The following describes two proteins that form a bound complex.

Sequence of the first protein:
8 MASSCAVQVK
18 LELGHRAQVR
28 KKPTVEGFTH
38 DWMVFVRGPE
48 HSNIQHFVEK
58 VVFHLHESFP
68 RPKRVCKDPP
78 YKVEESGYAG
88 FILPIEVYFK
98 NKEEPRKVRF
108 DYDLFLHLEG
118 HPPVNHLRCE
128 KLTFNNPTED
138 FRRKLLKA

Sequence of the second protein:
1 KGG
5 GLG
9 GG

Contacts between the two chains:
Residue F112 in the first protein contacts residue G7 in the second protein (closest heavy-atom distance 4.1 Å).
Residue Y85 in the first protein contacts residue L6 in the second protein (closest heavy-atom distance 3.5 Å).
Residue L113 in the first protein interacts with residue G7 in the second protein (closest heavy-atom distance 2.7 Å).
Residue G87 in the first protein interacts with residue L6 in the second protein (closest heavy-atom distance 4.7 Å).
Residue F88 in the first protein is in contact with residue G3 in the second protein (closest heavy-atom distance 4.4 Å).
Residue H63 in the first protein contacts residue G3 in the second protein (closest heavy-atom distance 4.9 Å).
Residue A86 in the first protein interacts with residue G5 in the second protein (closest heavy-atom distance 3.5 Å).
Residue H37 in the first protein interacts with residue L6 in the second protein (closest heavy-atom distance 3.7 Å).
Residue F88 in the first protein contacts residue G5 in the second protein (closest heavy-atom distance 4.8 Å).
Residue G87 in the first protein is in contact with residue G5 in the second protein (closest heavy-atom distance 2.8 Å).
Residue G87 in the first protein contacts residue G3 in the second protein (closest heavy-atom distance 3.9 Å).
Residue L113 in the first protein contacts residue L6 in the second protein (closest heavy-atom distance 3.7 Å).
Residue H114 in the first protein is in contact with residue L6 in the second protein (closest heavy-atom distance 4.3 Å).
Residue A86 in the first protein interacts with residue L6 in the second protein (closest heavy-atom distance 4.3 Å).
Residue H114 in the first protein contacts residue G7 in the second protein (closest heavy-atom distance 4.6 Å).
Residue L113 in the first protein interacts with residue G5 in the second protein (closest heavy-atom distance 4.9 Å).
Residue L115 in the first protein interacts with residue L6 in the second protein (closest heavy-atom distance 3.7 Å).
Residue L115 in the first protein interacts with residue G7 in the second protein (closest heavy-atom distance 4.4 Å).